This data describes a binding interaction between two proteins.

Sequence of the first protein:
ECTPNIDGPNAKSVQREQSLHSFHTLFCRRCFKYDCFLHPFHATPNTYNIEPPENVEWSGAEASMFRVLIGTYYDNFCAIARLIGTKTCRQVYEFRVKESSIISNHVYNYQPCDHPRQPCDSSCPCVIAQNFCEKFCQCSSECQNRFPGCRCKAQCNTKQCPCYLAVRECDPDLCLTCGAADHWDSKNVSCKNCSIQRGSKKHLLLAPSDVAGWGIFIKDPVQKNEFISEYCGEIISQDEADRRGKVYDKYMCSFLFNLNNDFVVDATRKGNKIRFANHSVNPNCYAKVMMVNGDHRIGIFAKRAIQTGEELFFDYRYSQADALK

Residue-level contacts at the interface:
Residue Y306 in the first protein contacts residue N667 in the second protein (closest heavy-atom distance 3.0 Å).
Residue T446 in the first protein contacts residue H664 in the second protein (closest heavy-atom distance 3.4 Å).
Residue Y306 in the first protein is in contact with residue D665 in the second protein (closest heavy-atom distance 3.2 Å).
Residue T718 in the first protein contacts residue N562 in the second protein (closest heavy-atom distance 3.4 Å).
Residue N263 in the first protein interacts with residue N607 in the second protein (closest heavy-atom distance 3.0 Å).
Residue P262 in the first protein contacts residue N607 in the second protein (closest heavy-atom distance 3.3 Å).
Residue D620 in the first protein contacts residue R563 in the second protein (closest heavy-atom distance 3.4 Å).
Residue F285 in the first protein contacts residue W617 in the second protein (closest heavy-atom distance 3.4 Å).
Residue D265 in the first protein interacts with residue K650 in the second protein (closest heavy-atom distance 3.5 Å).
Residue F290 in the first protein contacts residue W617 in the second protein (closest heavy-atom distance 3.2 Å).
Residue L284 in the first protein interacts with residue M614 in the second protein (closest heavy-atom distance 3.4 Å).
Residue F627 in the first protein interacts with residue R563 in the second protein (closest heavy-atom distance 3.1 Å).
Residue H613 in the first protein is in contact with residue V581 in the second protein (closest heavy-atom distance 2.8 Å).
Residue W624 in the first protein is in contact with residue F566 in the second protein (closest heavy-atom distance 3.6 Å).
Residue F295 in the first protein is in contact with residue L592 in the second protein (closest heavy-atom distance 3.5 Å).
Residue L616 in the first protein contacts residue Y565 in the second protein (closest heavy-atom distance 3.6 Å).
Residue D293 in the first protein contacts residue F603 in the second protein (closest heavy-atom distance 3.2 Å).
Residue F290 in the first protein is in contact with residue D629 in the second protein (closest heavy-atom distance 3.2 Å).
Residue Y292 in the first protein is in contact with residue N618 in the second protein (closest heavy-atom distance 2.8 Å).
Residue D583 in the first protein contacts residue D629 in the second protein (closest heavy-atom distance 2.9 Å).
Residue L616 in the first protein contacts residue F566 in the second protein (closest heavy-atom distance 2.6 Å).
Residue F295 in the first protein contacts residue Q599 in the second protein (closest heavy-atom distance 3.1 Å).
Residue D293 in the first protein interacts with residue Q599 in the second protein (closest heavy-atom distance 3.1 Å).
Residue K683 in the first protein interacts with residue E584 in the second protein (closest heavy-atom distance 3.0 Å).
Residue K545 in the first protein is in contact with residue D629 in the second protein (closest heavy-atom distance 3.4 Å).
Residue F281 in the first protein interacts with residue H659 in the second protein (closest heavy-atom distance 3.5 Å).
Residue R456 in the first protein interacts with residue T679 in the second protein (closest heavy-atom distance 3.3 Å).
Residue N703 in the first protein interacts with residue I627 in the second protein (closest heavy-atom distance 3.2 Å).
Residue D265 in the first protein is in contact with residue N655 in the second protein (closest heavy-atom distance 3.5 Å).
Residue Y292 in the first protein contacts residue M614 in the second protein (closest heavy-atom distance 3.1 Å).
Residue K683 in the first protein interacts with residue D585 in the second protein (closest heavy-atom distance 3.3 Å).
Residue L278 in the first protein contacts residue L658 in the second protein (closest heavy-atom distance 3.2 Å).
Residue F290 in the first protein contacts residue V621 in the second protein (closest heavy-atom distance 3.3 Å).
Residue F290 in the first protein is in contact with residue M632 in the second protein (closest heavy-atom distance 3.3 Å).
Residue F627 in the first protein is in contact with residue Y565 in the second protein (closest heavy-atom distance 3.5 Å).
Residue F290 in the first protein contacts residue L668 in the second protein (closest heavy-atom distance 3.6 Å).
Residue N263 in the first protein interacts with residue G609 in the second protein (closest heavy-atom distance 3.4 Å).
Residue S280 in the first protein interacts with residue E610 in the second protein (closest heavy-atom distance 2.8 Å).
Residue R456 in the first protein contacts residue D675 in the second protein (closest heavy-atom distance 3.3 Å).
Residue F281 in the first protein contacts residue S662 in the second protein (closest heavy-atom distance 3.3 Å).
Residue H613 in the first protein interacts with residue M579 in the second protein (closest heavy-atom distance 3.3 Å).
Residue I264 in the first protein is in contact with residue R654 in the second protein (closest heavy-atom distance 3.1 Å).
Residue K291 in the first protein interacts with residue N618 in the second protein (closest heavy-atom distance 3.2 Å).
Residue H593 in the first protein interacts with residue Q631 in the second protein (closest heavy-atom distance 3.6 Å).
Residue K611 in the first protein is in contact with residue D585 in the second protein (closest heavy-atom distance 2.7 Å).
Residue K629 in the first protein contacts residue V581 in the second protein (closest heavy-atom distance 3.6 Å).
Residue F281 in the first protein interacts with residue E610 in the second protein (closest heavy-atom distance 3.2 Å).
Residue D265 in the first protein contacts residue N651 in the second protein (closest heavy-atom distance 2.9 Å).
Residue D265 in the first protein contacts residue L652 in the second protein (closest heavy-atom distance 3.6 Å).
Residue S277 in the first protein is in contact with residue L658 in the second protein (closest heavy-atom distance 3.5 Å).
Residue F281 in the first protein interacts with residue L658 in the second protein (closest heavy-atom distance 3.3 Å).
Residue K683 in the first protein is in contact with residue S568 in the second protein (closest heavy-atom distance 3.3 Å).
Residue K683 in the first protein contacts residue S583 in the second protein (closest heavy-atom distance 3.4 Å).
Residue W594 in the first protein interacts with residue Q631 in the second protein (closest heavy-atom distance 2.7 Å).
Residue A617 in the first protein interacts with residue L564 in the second protein (closest heavy-atom distance 3.0 Å).
Residue H613 in the first protein interacts with residue S583 in the second protein (closest heavy-atom distance 3.1 Å).
Residue I264 in the first protein interacts with residue L658 in the second protein (closest heavy-atom distance 3.3 Å).
Residue F290 in the first protein is in contact with residue I627 in the second protein (closest heavy-atom distance 2.9 Å).
Residue P582 in the first protein contacts residue A628 in the second protein (closest heavy-atom distance 3.3 Å).
Residue H613 in the first protein interacts with residue D582 in the second protein (closest heavy-atom distance 3.6 Å).

Sequence of the second protein:
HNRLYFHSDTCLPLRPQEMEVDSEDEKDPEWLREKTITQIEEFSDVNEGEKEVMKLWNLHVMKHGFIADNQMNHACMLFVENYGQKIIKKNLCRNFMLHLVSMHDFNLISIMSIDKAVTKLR